Residue-level contacts at the interface:
Residue R436 in protein 2 contacts residue F71 in protein 1 (closest heavy-atom distance 4.7 Å).
Residue R436 in protein 2 is in contact with residue L13 in protein 1 (closest heavy-atom distance 3.9 Å).
Residue K431 in protein 2 contacts residue D34 in protein 1 (closest heavy-atom distance 3.7 Å).
Residue R436 in protein 2 contacts residue F16 in protein 1 (closest heavy-atom distance 4.2 Å).
Residue E427 in protein 2 is in contact with residue Y32 in protein 1 (closest heavy-atom distance 3.4 Å).
Residue P438 in protein 2 contacts residue L13 in protein 1 (closest heavy-atom distance 4.9 Å).
Residue F437 in protein 2 contacts residue K17 in protein 1 (closest heavy-atom distance 4.4 Å).
Residue K435 in protein 2 is in contact with residue L8 in protein 1 (closest heavy-atom distance 4.8 Å).
Residue R436 in protein 2 contacts residue K17 in protein 1 (closest heavy-atom distance 2.6 Å).
Residue K435 in protein 2 interacts with residue L13 in protein 1 (closest heavy-atom distance 3.9 Å).
Residue R436 in protein 2 interacts with residue Y32 in protein 1 (closest heavy-atom distance 3.3 Å).
Residue E427 in protein 2 interacts with residue D34 in protein 1 (closest heavy-atom distance 4.3 Å).

The following describes two proteins that form a bound complex.

Sequence of protein 1:
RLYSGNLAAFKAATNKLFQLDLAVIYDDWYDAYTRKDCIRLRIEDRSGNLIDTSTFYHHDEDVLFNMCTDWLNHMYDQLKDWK

Sequence of protein 2:
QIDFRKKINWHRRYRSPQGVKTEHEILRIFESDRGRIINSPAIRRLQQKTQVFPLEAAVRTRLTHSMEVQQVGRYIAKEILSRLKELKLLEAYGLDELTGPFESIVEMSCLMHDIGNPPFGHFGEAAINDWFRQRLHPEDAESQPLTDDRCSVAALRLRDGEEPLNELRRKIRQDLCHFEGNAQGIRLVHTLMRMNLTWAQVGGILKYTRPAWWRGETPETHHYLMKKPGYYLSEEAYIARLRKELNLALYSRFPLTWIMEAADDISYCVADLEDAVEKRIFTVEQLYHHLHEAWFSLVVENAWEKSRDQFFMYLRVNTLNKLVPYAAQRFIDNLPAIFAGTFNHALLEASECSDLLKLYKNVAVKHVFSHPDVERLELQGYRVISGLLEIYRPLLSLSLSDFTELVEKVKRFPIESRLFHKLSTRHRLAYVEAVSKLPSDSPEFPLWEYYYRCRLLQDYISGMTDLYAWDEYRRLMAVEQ